Sequence of protein 1:
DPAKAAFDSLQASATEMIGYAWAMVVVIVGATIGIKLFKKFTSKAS

Contacts between the two chains:
Residue F42 in protein 2 is in contact with residue A10 in protein 1 (closest heavy-atom distance 3.7 Å).
Residue F45 in protein 2 interacts with residue F11 in protein 1 (closest heavy-atom distance 4.4 Å).
Residue F42 in protein 2 is in contact with residue L14 in protein 1 (closest heavy-atom distance 4.3 Å).
Residue T46 in protein 2 interacts with residue F11 in protein 1 (closest heavy-atom distance 3.8 Å).
Residue F42 in protein 2 contacts residue F11 in protein 1 (closest heavy-atom distance 3.9 Å).
Residue F42 in protein 2 contacts residue A7 in protein 1 (closest heavy-atom distance 4.6 Å).
Residue T46 in protein 2 interacts with residue L14 in protein 1 (closest heavy-atom distance 4.0 Å).

Sequence of protein 2:
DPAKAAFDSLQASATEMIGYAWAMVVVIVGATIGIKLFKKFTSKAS

The following describes two proteins that form a bound complex.